Sequence of chain A:
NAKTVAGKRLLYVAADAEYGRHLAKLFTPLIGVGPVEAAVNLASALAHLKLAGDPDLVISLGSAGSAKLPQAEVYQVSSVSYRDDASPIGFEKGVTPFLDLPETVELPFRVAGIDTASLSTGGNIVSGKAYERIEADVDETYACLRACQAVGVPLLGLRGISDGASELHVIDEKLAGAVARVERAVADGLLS

These two protein chains interact to form a complex.

Sequence of chain B:
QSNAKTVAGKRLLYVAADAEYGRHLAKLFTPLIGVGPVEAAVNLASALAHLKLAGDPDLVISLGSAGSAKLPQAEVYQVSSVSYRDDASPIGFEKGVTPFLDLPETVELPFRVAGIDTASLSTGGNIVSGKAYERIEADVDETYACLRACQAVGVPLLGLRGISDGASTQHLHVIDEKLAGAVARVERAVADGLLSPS

Interface contacts:
Residue Y108 in chain B interacts with residue P60 in chain A (closest heavy-atom distance 3.6 Å).
Residue I152 in chain B is in contact with residue D112 in chain A (closest heavy-atom distance 2.9 Å).
Residue A68 in chain B contacts residue V65 in chain A (closest heavy-atom distance 3.9 Å).
Residue D112 in chain B is in contact with residue G150 in chain A (closest heavy-atom distance 3.2 Å).
Residue A64 in chain B contacts residue V65 in chain A (closest heavy-atom distance 3.6 Å).
Residue D112 in chain B is in contact with residue I152 in chain A (closest heavy-atom distance 2.9 Å).
Residue V65 in chain B contacts residue A68 in chain A (closest heavy-atom distance 3.9 Å).
Residue H73 in chain B is in contact with residue L76 in chain A (closest heavy-atom distance 3.7 Å).
Residue F125 in chain B is in contact with residue A39 in chain A (closest heavy-atom distance 3.7 Å).
Residue L126 in chain B interacts with residue E62 in chain A (closest heavy-atom distance 3.4 Å).
Residue G150 in chain B contacts residue D110 in chain A (closest heavy-atom distance 3.0 Å).
Residue D112 in chain B contacts residue N151 in chain A (closest heavy-atom distance 3.5 Å).
Residue V61 in chain B contacts residue Y108 in chain A (closest heavy-atom distance 3.6 Å).
Residue H73 in chain B interacts with residue K75 in chain A (closest heavy-atom distance 3.7 Å).
Residue V65 in chain B interacts with residue R175 in chain A (closest heavy-atom distance 3.9 Å).
Residue P115 in chain B interacts with residue I152 in chain A (closest heavy-atom distance 3.9 Å).
Residue A176 in chain B contacts residue V65 in chain A (closest heavy-atom distance 4.0 Å).
Residue A179 in chain B is in contact with residue V65 in chain A (closest heavy-atom distance 3.8 Å).
Residue A72 in chain B is in contact with residue A72 in chain A (closest heavy-atom distance 3.6 Å).
Residue E62 in chain B interacts with residue T123 in chain A (closest heavy-atom distance 3.9 Å).
Residue R175 in chain B is in contact with residue V61 in chain A (closest heavy-atom distance 3.7 Å).
Residue S69 in chain B contacts residue A68 in chain A (closest heavy-atom distance 4.0 Å).
Residue T123 in chain B interacts with residue V58 in chain A (closest heavy-atom distance 3.3 Å).
Residue V65 in chain B is in contact with residue A176 in chain A (closest heavy-atom distance 4.0 Å).
Residue V58 in chain B contacts residue P124 in chain A (closest heavy-atom distance 3.9 Å).
Residue V65 in chain B is in contact with residue A64 in chain A (closest heavy-atom distance 3.6 Å).
Residue E62 in chain B is in contact with residue R175 in chain A (closest heavy-atom distance 2.5 Å).
Residue I152 in chain B interacts with residue A113 in chain A (closest heavy-atom distance 4.0 Å).
Residue P60 in chain B interacts with residue Y108 in chain A (closest heavy-atom distance 3.6 Å).
Residue V61 in chain B is in contact with residue Y171 in chain A (closest heavy-atom distance 3.8 Å).
Residue V58 in chain B contacts residue F125 in chain A (closest heavy-atom distance 3.7 Å).
Residue A64 in chain B interacts with residue A64 in chain A (closest heavy-atom distance 3.6 Å).
Residue A113 in chain B is in contact with residue I152 in chain A (closest heavy-atom distance 3.8 Å).
Residue L76 in chain B contacts residue H73 in chain A (closest heavy-atom distance 3.6 Å).
Residue Y108 in chain B contacts residue V61 in chain A (closest heavy-atom distance 3.5 Å).
Residue V61 in chain B interacts with residue P60 in chain A (closest heavy-atom distance 3.8 Å).
Residue E62 in chain B contacts residue Y171 in chain A (closest heavy-atom distance 4.0 Å).
Residue E62 in chain B interacts with residue L126 in chain A (closest heavy-atom distance 3.3 Å).
Residue A172 in chain B interacts with residue V61 in chain A (closest heavy-atom distance 4.1 Å).
Residue D110 in chain B contacts residue N151 in chain A (closest heavy-atom distance 3.1 Å).
Residue A39 in chain B interacts with residue F125 in chain A (closest heavy-atom distance 3.6 Å).
Residue Y171 in chain B is in contact with residue V61 in chain A (closest heavy-atom distance 3.9 Å).
Residue I152 in chain B contacts residue P115 in chain A (closest heavy-atom distance 3.9 Å).
Residue R175 in chain B interacts with residue E62 in chain A (closest heavy-atom distance 2.7 Å).
Residue D110 in chain B contacts residue D110 in chain A (closest heavy-atom distance 3.3 Å).
Residue A68 in chain B is in contact with residue S69 in chain A (closest heavy-atom distance 4.1 Å).
Residue P60 in chain B is in contact with residue V61 in chain A (closest heavy-atom distance 3.8 Å).
Residue V61 in chain B interacts with residue R175 in chain A (closest heavy-atom distance 3.7 Å).
Residue V58 in chain B interacts with residue T123 in chain A (closest heavy-atom distance 3.4 Å).
Residue T123 in chain B is in contact with residue E62 in chain A (closest heavy-atom distance 4.0 Å).
Residue L76 in chain B interacts with residue L76 in chain A (closest heavy-atom distance 3.6 Å).
Residue V65 in chain B interacts with residue A179 in chain A (closest heavy-atom distance 3.9 Å).
Residue N151 in chain B interacts with residue D112 in chain A (closest heavy-atom distance 3.5 Å).
Residue I152 in chain B contacts residue I116 in chain A (closest heavy-atom distance 3.6 Å).
Residue R175 in chain B is in contact with residue V65 in chain A (closest heavy-atom distance 3.9 Å).
Residue D110 in chain B interacts with residue G150 in chain A (closest heavy-atom distance 2.9 Å).
Residue N151 in chain B contacts residue D110 in chain A (closest heavy-atom distance 3.2 Å).
Residue I116 in chain B interacts with residue I152 in chain A (closest heavy-atom distance 3.7 Å).
Residue G150 in chain B interacts with residue D112 in chain A (closest heavy-atom distance 3.0 Å).
Residue A68 in chain B is in contact with residue A68 in chain A (closest heavy-atom distance 4.0 Å).